These two protein chains interact to form a complex.

Interface contacts:
Residue I383 in the first protein interacts with residue A96 in the second protein (closest heavy-atom distance 3.6 Å).
Residue V405 in the first protein is in contact with residue N446 in the second protein (closest heavy-atom distance 3.6 Å).
Residue P408 in the first protein contacts residue N453 in the second protein (closest heavy-atom distance 3.9 Å).
Residue I403 in the first protein contacts residue A445 in the second protein (closest heavy-atom distance 3.6 Å).
Residue I383 in the first protein interacts with residue E95 in the second protein (closest heavy-atom distance 3.4 Å).
Residue H109 in the first protein contacts residue A445 in the second protein (closest heavy-atom distance 3.6 Å).
Residue F402 in the first protein contacts residue E438 in the second protein (closest heavy-atom distance 3.1 Å).
Residue D184 in the first protein interacts with residue E332 in the second protein (closest heavy-atom distance 3.6 Å).
Residue S489 in the first protein is in contact with residue A588 in the second protein (closest heavy-atom distance 3.4 Å).
Residue L384 in the first protein contacts residue E95 in the second protein (closest heavy-atom distance 2.9 Å).
Residue P408 in the first protein contacts residue Y450 in the second protein (closest heavy-atom distance 3.5 Å).
Residue T406 in the first protein contacts residue Y450 in the second protein (closest heavy-atom distance 3.9 Å).
Residue R382 in the first protein contacts residue Y75 in the second protein (closest heavy-atom distance 3.0 Å).
Residue G488 in the first protein interacts with residue E587 in the second protein (closest heavy-atom distance 3.1 Å).
Residue I383 in the first protein contacts residue K92 in the second protein (closest heavy-atom distance 3.6 Å).
Residue V405 in the first protein contacts residue L449 in the second protein (closest heavy-atom distance 3.8 Å).
Residue I383 in the first protein interacts with residue Y75 in the second protein (closest heavy-atom distance 3.5 Å).
Residue P404 in the first protein is in contact with residue T442 in the second protein (closest heavy-atom distance 3.3 Å).
Residue S449 in the first protein contacts residue R106 in the second protein (closest heavy-atom distance 2.8 Å).
Residue T379 in the first protein interacts with residue K50 in the second protein (closest heavy-atom distance 3.8 Å).
Residue D749 in the first protein contacts residue K42 in the second protein (closest heavy-atom distance 3.8 Å).
Residue T406 in the first protein is in contact with residue N446 in the second protein (closest heavy-atom distance 3.0 Å).
Residue G490 in the first protein interacts with residue M590 in the second protein (closest heavy-atom distance 3.1 Å).
Residue H566 in the first protein interacts with residue Y450 in the second protein (closest heavy-atom distance 3.7 Å).
Residue L450 in the first protein is in contact with residue K57 in the second protein (closest heavy-atom distance 3.5 Å).
Residue L401 in the first protein interacts with residue L441 in the second protein (closest heavy-atom distance 3.6 Å).
Residue K504 in the first protein is in contact with residue L631 in the second protein (closest heavy-atom distance 3.5 Å).
Residue N502 in the first protein is in contact with residue L635 in the second protein (closest heavy-atom distance 3.6 Å).
Residue I383 in the first protein is in contact with residue V78 in the second protein (closest heavy-atom distance 3.6 Å).
Residue P407 in the first protein is in contact with residue Y450 in the second protein (closest heavy-atom distance 3.5 Å).
Residue E447 in the first protein is in contact with residue R98 in the second protein (closest heavy-atom distance 3.5 Å).
Residue V451 in the first protein is in contact with residue K99 in the second protein (closest heavy-atom distance 3.2 Å).
Residue T387 in the first protein interacts with residue E91 in the second protein (closest heavy-atom distance 3.6 Å).
Residue G385 in the first protein is in contact with residue K92 in the second protein (closest heavy-atom distance 3.8 Å).
Residue L450 in the first protein contacts residue Y56 in the second protein (closest heavy-atom distance 3.4 Å).
Residue I499 in the first protein is in contact with residue D637 in the second protein (closest heavy-atom distance 3.7 Å).
Residue V405 in the first protein contacts residue Y450 in the second protein (closest heavy-atom distance 3.6 Å).
Residue E748 in the first protein interacts with residue K43 in the second protein (closest heavy-atom distance 3.3 Å).
Residue C491 in the first protein interacts with residue M590 in the second protein (closest heavy-atom distance 3.8 Å).
Residue S449 in the first protein is in contact with residue K99 in the second protein (closest heavy-atom distance 3.8 Å).
Residue N502 in the first protein is in contact with residue N448 in the second protein (closest heavy-atom distance 3.3 Å).
Residue R511 in the first protein interacts with residue L449 in the second protein (closest heavy-atom distance 3.4 Å).
Residue L384 in the first protein contacts residue K92 in the second protein (closest heavy-atom distance 3.4 Å).
Residue P404 in the first protein contacts residue N446 in the second protein (closest heavy-atom distance 2.7 Å).
Residue S449 in the first protein is in contact with residue F103 in the second protein (closest heavy-atom distance 3.8 Å).
Residue L401 in the first protein is in contact with residue E438 in the second protein (closest heavy-atom distance 4.0 Å).
Residue T387 in the first protein is in contact with residue K92 in the second protein (closest heavy-atom distance 3.6 Å).
Residue I507 in the first protein interacts with residue N448 in the second protein (closest heavy-atom distance 3.4 Å).
Residue I507 in the first protein contacts residue L449 in the second protein (closest heavy-atom distance 3.9 Å).
Residue D386 in the first protein contacts residue E95 in the second protein (closest heavy-atom distance 3.8 Å).
Residue I499 in the first protein contacts residue L441 in the second protein (closest heavy-atom distance 3.7 Å).
Residue N502 in the first protein interacts with residue Q444 in the second protein (closest heavy-atom distance 3.5 Å).
Residue R382 in the first protein is in contact with residue L49 in the second protein (closest heavy-atom distance 3.8 Å).
Residue I403 in the first protein is in contact with residue T442 in the second protein (closest heavy-atom distance 3.8 Å).
Residue E447 in the first protein is in contact with residue E102 in the second protein (closest heavy-atom distance 2.9 Å).
Residue F402 in the first protein interacts with residue T442 in the second protein (closest heavy-atom distance 3.9 Å).
Residue T406 in the first protein interacts with residue H457 in the second protein (closest heavy-atom distance 3.3 Å).
Residue L450 in the first protein is in contact with residue I53 in the second protein (closest heavy-atom distance 3.7 Å).
Residue F487 in the first protein interacts with residue E587 in the second protein (closest heavy-atom distance 3.5 Å).
Residue L450 in the first protein is in contact with residue K99 in the second protein (closest heavy-atom distance 3.0 Å).

Sequence of the first protein:
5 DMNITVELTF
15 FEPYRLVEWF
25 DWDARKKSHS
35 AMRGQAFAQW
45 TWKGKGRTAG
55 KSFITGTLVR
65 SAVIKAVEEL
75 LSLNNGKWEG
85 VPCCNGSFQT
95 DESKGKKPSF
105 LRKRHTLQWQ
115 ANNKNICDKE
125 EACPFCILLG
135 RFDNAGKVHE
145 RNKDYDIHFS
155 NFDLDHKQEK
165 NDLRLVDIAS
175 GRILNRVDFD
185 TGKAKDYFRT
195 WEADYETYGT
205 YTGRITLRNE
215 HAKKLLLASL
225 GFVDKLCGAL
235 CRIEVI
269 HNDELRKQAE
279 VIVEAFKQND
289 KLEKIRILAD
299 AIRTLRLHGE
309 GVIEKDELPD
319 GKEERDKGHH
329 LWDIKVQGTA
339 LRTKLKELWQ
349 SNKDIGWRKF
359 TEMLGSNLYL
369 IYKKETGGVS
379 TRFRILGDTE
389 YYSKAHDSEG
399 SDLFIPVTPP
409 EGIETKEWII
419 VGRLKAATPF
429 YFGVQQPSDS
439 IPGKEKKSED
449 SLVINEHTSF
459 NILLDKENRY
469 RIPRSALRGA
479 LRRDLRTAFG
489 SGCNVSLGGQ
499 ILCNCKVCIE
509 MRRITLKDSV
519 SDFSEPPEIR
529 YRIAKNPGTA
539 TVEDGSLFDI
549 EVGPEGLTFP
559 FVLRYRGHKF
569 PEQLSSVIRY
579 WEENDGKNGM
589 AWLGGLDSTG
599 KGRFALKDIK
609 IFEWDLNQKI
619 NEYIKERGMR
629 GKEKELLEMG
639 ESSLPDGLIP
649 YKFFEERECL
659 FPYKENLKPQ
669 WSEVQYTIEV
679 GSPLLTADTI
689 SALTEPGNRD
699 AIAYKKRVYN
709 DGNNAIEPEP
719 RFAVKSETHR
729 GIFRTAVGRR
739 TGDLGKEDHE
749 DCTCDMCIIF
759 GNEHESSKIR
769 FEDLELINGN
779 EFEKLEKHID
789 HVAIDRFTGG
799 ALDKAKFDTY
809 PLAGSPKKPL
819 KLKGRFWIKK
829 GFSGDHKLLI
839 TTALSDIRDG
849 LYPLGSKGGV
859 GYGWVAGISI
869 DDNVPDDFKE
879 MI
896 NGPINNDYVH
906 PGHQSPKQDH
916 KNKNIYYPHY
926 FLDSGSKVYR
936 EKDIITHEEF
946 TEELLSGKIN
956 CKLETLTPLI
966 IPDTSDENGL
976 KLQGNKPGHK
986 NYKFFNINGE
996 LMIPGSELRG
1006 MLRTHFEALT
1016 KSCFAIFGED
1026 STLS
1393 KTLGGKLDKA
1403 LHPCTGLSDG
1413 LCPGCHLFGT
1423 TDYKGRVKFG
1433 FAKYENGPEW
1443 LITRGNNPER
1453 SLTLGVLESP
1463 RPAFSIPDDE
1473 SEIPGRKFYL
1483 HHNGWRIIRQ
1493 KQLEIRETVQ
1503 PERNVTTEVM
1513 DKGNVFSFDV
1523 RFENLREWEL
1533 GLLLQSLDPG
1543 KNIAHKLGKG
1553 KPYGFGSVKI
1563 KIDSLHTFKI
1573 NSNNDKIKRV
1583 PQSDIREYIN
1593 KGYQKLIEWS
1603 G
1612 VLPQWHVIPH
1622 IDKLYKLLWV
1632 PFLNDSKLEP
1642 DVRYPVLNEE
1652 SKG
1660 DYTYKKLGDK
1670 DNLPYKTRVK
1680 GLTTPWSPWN

Sequence of the second protein:
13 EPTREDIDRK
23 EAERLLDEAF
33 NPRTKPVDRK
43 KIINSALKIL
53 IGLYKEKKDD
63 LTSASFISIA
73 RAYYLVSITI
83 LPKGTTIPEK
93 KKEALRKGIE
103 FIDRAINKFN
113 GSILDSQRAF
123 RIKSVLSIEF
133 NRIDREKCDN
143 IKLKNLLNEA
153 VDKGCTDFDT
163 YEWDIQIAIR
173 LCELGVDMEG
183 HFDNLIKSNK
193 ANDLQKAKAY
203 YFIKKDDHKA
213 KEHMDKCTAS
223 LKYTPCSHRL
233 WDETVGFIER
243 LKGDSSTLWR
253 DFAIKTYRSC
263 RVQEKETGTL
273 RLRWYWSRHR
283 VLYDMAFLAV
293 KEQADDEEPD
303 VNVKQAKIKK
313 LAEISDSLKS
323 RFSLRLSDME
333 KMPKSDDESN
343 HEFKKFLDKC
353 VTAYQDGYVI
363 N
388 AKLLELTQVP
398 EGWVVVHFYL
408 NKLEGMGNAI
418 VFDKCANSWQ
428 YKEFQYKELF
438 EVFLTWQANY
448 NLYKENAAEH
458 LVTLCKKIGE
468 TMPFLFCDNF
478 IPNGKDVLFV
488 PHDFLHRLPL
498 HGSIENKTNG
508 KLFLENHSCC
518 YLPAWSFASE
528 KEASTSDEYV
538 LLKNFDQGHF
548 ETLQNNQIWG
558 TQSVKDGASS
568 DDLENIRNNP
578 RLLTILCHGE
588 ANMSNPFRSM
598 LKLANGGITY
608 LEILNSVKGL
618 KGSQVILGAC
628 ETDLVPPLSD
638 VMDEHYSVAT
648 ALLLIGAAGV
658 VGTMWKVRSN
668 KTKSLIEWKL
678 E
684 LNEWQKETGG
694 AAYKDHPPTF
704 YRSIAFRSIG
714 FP